Sequence of protein 2:
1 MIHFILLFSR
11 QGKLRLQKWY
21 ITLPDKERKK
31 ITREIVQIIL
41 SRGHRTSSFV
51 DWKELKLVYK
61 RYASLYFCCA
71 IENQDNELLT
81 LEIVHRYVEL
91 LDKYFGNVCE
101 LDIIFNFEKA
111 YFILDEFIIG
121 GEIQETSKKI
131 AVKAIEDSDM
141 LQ

Contacts between the two chains:
Residue A63 in protein 2 contacts residue L164 in protein 1 (closest heavy-atom distance 4.2 Å).
Residue L101 in protein 2 interacts with residue E160 in protein 1 (closest heavy-atom distance 3.8 Å).
Residue V98 in protein 2 contacts residue L164 in protein 1 (closest heavy-atom distance 3.1 Å).
Residue S64 in protein 2 is in contact with residue G159 in protein 1 (closest heavy-atom distance 4.4 Å).
Residue C99 in protein 2 is in contact with residue S163 in protein 1 (closest heavy-atom distance 4.7 Å).
Residue V98 in protein 2 interacts with residue S163 in protein 1 (closest heavy-atom distance 3.4 Å).
Residue E100 in protein 2 is in contact with residue N161 in protein 1 (closest heavy-atom distance 4.7 Å).
Residue V98 in protein 2 is in contact with residue T162 in protein 1 (closest heavy-atom distance 4.0 Å).
Residue Y62 in protein 2 contacts residue S163 in protein 1 (closest heavy-atom distance 4.6 Å).
Residue C99 in protein 2 is in contact with residue N161 in protein 1 (closest heavy-atom distance 4.5 Å).
Residue C99 in protein 2 is in contact with residue L164 in protein 1 (closest heavy-atom distance 4.9 Å).
Residue E100 in protein 2 contacts residue E160 in protein 1 (closest heavy-atom distance 2.6 Å).
Residue C99 in protein 2 interacts with residue T162 in protein 1 (closest heavy-atom distance 3.6 Å).
Residue E100 in protein 2 interacts with residue T162 in protein 1 (closest heavy-atom distance 4.3 Å).
Residue Y62 in protein 2 interacts with residue L164 in protein 1 (closest heavy-atom distance 2.9 Å).
Residue C99 in protein 2 is in contact with residue E160 in protein 1 (closest heavy-atom distance 3.6 Å).

Sequence of protein 1:
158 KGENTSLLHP

The following describes two proteins that form a bound complex.